Sequence of protein 1:
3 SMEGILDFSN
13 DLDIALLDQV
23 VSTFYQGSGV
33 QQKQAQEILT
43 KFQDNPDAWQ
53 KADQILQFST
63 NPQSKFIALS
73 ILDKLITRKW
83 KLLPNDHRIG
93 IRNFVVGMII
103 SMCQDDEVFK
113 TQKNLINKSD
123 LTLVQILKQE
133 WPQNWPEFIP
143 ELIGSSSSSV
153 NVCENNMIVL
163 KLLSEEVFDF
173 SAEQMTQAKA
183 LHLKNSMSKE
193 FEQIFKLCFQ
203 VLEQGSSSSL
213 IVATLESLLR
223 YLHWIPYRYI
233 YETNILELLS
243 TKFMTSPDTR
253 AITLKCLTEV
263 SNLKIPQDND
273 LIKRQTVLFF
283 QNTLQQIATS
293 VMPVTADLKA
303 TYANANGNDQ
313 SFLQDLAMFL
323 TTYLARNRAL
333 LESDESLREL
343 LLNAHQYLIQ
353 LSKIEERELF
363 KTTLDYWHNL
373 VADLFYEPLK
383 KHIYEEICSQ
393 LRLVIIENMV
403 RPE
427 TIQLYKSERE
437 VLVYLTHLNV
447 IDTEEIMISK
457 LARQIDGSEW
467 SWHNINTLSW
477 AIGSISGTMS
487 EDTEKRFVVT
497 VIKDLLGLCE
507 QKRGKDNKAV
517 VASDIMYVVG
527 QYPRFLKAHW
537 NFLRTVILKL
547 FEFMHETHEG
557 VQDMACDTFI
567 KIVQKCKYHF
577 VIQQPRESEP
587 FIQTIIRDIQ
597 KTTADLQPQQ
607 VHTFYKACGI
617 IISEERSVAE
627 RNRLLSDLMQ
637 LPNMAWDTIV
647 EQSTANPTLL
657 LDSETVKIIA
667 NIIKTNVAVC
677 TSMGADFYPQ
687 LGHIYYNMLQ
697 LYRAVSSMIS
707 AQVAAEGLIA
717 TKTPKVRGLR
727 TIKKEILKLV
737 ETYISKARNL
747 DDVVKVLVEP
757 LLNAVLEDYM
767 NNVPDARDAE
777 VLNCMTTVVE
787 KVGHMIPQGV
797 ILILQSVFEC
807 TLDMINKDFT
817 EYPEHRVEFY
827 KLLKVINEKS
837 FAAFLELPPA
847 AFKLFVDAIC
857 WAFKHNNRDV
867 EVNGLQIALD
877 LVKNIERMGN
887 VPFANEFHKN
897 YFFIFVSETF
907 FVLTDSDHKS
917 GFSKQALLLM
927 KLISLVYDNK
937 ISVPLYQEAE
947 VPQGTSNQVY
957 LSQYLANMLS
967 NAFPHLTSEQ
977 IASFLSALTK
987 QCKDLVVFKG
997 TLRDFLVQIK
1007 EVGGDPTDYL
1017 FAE

Sequence of protein 2:
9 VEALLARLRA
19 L

This data describes a binding interaction between two proteins.

Contacts between the two chains:
Residue V495 in protein 1 contacts residue V9 in protein 2 (closest heavy-atom distance 4.7 Å).
Residue F538 in protein 1 interacts with residue L16 in protein 2 (closest heavy-atom distance 4.2 Å).
Residue T541 in protein 1 is in contact with residue L13 in protein 2 (closest heavy-atom distance 3.7 Å).
Residue T541 in protein 1 interacts with residue R17 in protein 2 (closest heavy-atom distance 3.7 Å).
Residue K499 in protein 1 contacts residue L12 in protein 2 (closest heavy-atom distance 3.8 Å).
Residue V542 in protein 1 is in contact with residue L16 in protein 2 (closest heavy-atom distance 4.2 Å).
Residue L502 in protein 1 contacts residue L19 in protein 2 (closest heavy-atom distance 3.8 Å).
Residue R540 in protein 1 contacts residue R17 in protein 2 (closest heavy-atom distance 3.4 Å).
Residue T541 in protein 1 contacts residue L16 in protein 2 (closest heavy-atom distance 4.2 Å).
Residue K545 in protein 1 contacts residue A18 in protein 2 (closest heavy-atom distance 4.2 Å).
Residue F538 in protein 1 is in contact with residue L12 in protein 2 (closest heavy-atom distance 4.0 Å).
Residue F538 in protein 1 is in contact with residue V9 in protein 2 (closest heavy-atom distance 4.7 Å).
Residue V495 in protein 1 interacts with residue L12 in protein 2 (closest heavy-atom distance 4.2 Å).
Residue K545 in protein 1 is in contact with residue R17 in protein 2 (closest heavy-atom distance 2.6 Å).
Residue I521 in protein 1 contacts residue L19 in protein 2 (closest heavy-atom distance 4.1 Å).
Residue I498 in protein 1 contacts residue L12 in protein 2 (closest heavy-atom distance 4.2 Å).
Residue E548 in protein 1 interacts with residue R17 in protein 2 (closest heavy-atom distance 4.3 Å).
Residue F549 in protein 1 is in contact with residue L19 in protein 2 (closest heavy-atom distance 4.2 Å).
Residue F538 in protein 1 contacts residue L13 in protein 2 (closest heavy-atom distance 3.8 Å).
Residue L502 in protein 1 contacts residue L16 in protein 2 (closest heavy-atom distance 4.1 Å).
Residue I521 in protein 1 contacts residue L16 in protein 2 (closest heavy-atom distance 4.9 Å).
Residue L502 in protein 1 is in contact with residue L12 in protein 2 (closest heavy-atom distance 3.6 Å).
Residue A518 in protein 1 is in contact with residue L19 in protein 2 (closest heavy-atom distance 4.3 Å).
Residue H535 in protein 1 contacts residue V9 in protein 2 (closest heavy-atom distance 4.2 Å).
Residue G503 in protein 1 contacts residue R15 in protein 2 (closest heavy-atom distance 3.9 Å).
Residue N537 in protein 1 contacts residue L13 in protein 2 (closest heavy-atom distance 4.1 Å).
Residue K499 in protein 1 is in contact with residue R15 in protein 2 (closest heavy-atom distance 3.1 Å).
Residue K545 in protein 1 contacts residue L19 in protein 2 (closest heavy-atom distance 2.9 Å).
Residue M522 in protein 1 is in contact with residue L16 in protein 2 (closest heavy-atom distance 4.5 Å).
Residue E506 in protein 1 interacts with residue R15 in protein 2 (closest heavy-atom distance 2.9 Å).
Residue K545 in protein 1 is in contact with residue L16 in protein 2 (closest heavy-atom distance 3.2 Å).
Residue C505 in protein 1 interacts with residue L19 in protein 2 (closest heavy-atom distance 3.6 Å).
Residue L502 in protein 1 is in contact with residue R15 in protein 2 (closest heavy-atom distance 3.8 Å).